Sequence of the first protein:
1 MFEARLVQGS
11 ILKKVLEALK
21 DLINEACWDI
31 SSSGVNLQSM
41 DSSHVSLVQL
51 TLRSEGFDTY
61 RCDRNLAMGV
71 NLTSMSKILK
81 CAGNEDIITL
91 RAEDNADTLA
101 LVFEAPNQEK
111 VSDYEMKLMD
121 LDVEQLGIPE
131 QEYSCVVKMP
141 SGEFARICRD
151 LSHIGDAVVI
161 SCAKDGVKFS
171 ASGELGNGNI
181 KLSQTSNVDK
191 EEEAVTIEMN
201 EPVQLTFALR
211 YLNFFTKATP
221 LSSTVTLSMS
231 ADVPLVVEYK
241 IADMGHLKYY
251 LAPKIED

Sequence of the second protein:
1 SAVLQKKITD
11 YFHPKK

This data describes a binding interaction between two proteins.

Residue-level contacts at the interface:
Residue P234 in the first protein is in contact with residue I8 in the second protein (closest heavy-atom distance 3.9 Å).
Residue I128 in the first protein contacts residue F12 in the second protein (closest heavy-atom distance 4.1 Å).
Residue G127 in the first protein is in contact with residue K15 in the second protein (closest heavy-atom distance 4.4 Å).
Residue G127 in the first protein is in contact with residue H13 in the second protein (closest heavy-atom distance 2.9 Å).
Residue G127 in the first protein interacts with residue F12 in the second protein (closest heavy-atom distance 3.6 Å).
Residue P253 in the first protein is in contact with residue L4 in the second protein (closest heavy-atom distance 4.1 Å).
Residue V45 in the first protein contacts residue I8 in the second protein (closest heavy-atom distance 3.9 Å).
Residue E256 in the first protein contacts residue A2 in the second protein (closest heavy-atom distance 2.8 Å).
Residue Q125 in the first protein interacts with residue P14 in the second protein (closest heavy-atom distance 3.7 Å).
Residue L126 in the first protein is in contact with residue P14 in the second protein (closest heavy-atom distance 4.2 Å).
Residue V233 in the first protein contacts residue Y11 in the second protein (closest heavy-atom distance 3.7 Å).
Residue A208 in the first protein is in contact with residue Q5 in the second protein (closest heavy-atom distance 3.9 Å).
Residue V45 in the first protein is in contact with residue Q5 in the second protein (closest heavy-atom distance 3.5 Å).
Residue L126 in the first protein interacts with residue K15 in the second protein (closest heavy-atom distance 4.2 Å).
Residue P129 in the first protein contacts residue F12 in the second protein (closest heavy-atom distance 3.7 Å).
Residue K254 in the first protein contacts residue L4 in the second protein (closest heavy-atom distance 3.2 Å).
Residue Q125 in the first protein contacts residue K15 in the second protein (closest heavy-atom distance 3.0 Å).
Residue Y250 in the first protein is in contact with residue F12 in the second protein (closest heavy-atom distance 4.0 Å).
Residue M40 in the first protein interacts with residue T9 in the second protein (closest heavy-atom distance 4.0 Å).
Residue H44 in the first protein contacts residue K7 in the second protein (closest heavy-atom distance 3.0 Å).
Residue M40 in the first protein interacts with residue I8 in the second protein (closest heavy-atom distance 2.5 Å).
Residue L47 in the first protein interacts with residue I8 in the second protein (closest heavy-atom distance 4.1 Å).
Residue P129 in the first protein interacts with residue Y11 in the second protein (closest heavy-atom distance 4.6 Å).
Residue G127 in the first protein is in contact with residue P14 in the second protein (closest heavy-atom distance 4.5 Å).
Residue K254 in the first protein is in contact with residue Q5 in the second protein (closest heavy-atom distance 3.8 Å).
Residue Q125 in the first protein interacts with residue H13 in the second protein (closest heavy-atom distance 4.7 Å).
Residue Y250 in the first protein interacts with residue I8 in the second protein (closest heavy-atom distance 3.8 Å).
Residue E256 in the first protein is in contact with residue L4 in the second protein (closest heavy-atom distance 4.6 Å).
Residue A252 in the first protein contacts residue Q5 in the second protein (closest heavy-atom distance 2.5 Å).
Residue L126 in the first protein interacts with residue H13 in the second protein (closest heavy-atom distance 3.6 Å).
Residue I255 in the first protein is in contact with residue K6 in the second protein (closest heavy-atom distance 4.1 Å).
Residue L47 in the first protein interacts with residue F12 in the second protein (closest heavy-atom distance 4.5 Å).
Residue P234 in the first protein contacts residue F12 in the second protein (closest heavy-atom distance 3.9 Å).
Residue I255 in the first protein contacts residue V3 in the second protein (closest heavy-atom distance 3.3 Å).
Residue L126 in the first protein interacts with residue T9 in the second protein (closest heavy-atom distance 4.8 Å).
Residue A252 in the first protein contacts residue K6 in the second protein (closest heavy-atom distance 3.3 Å).
Residue T206 in the first protein interacts with residue V3 in the second protein (closest heavy-atom distance 4.0 Å).
Residue H44 in the first protein contacts residue I8 in the second protein (closest heavy-atom distance 3.0 Å).
Residue S43 in the first protein is in contact with residue K7 in the second protein (closest heavy-atom distance 3.8 Å).
Residue A252 in the first protein interacts with residue K7 in the second protein (closest heavy-atom distance 3.7 Å).
Residue D232 in the first protein interacts with residue Y11 in the second protein (closest heavy-atom distance 2.7 Å).
Residue A252 in the first protein is in contact with residue I8 in the second protein (closest heavy-atom distance 3.9 Å).
Residue E256 in the first protein contacts residue V3 in the second protein (closest heavy-atom distance 3.2 Å).
Residue S46 in the first protein is in contact with residue I8 in the second protein (closest heavy-atom distance 4.4 Å).
Residue V45 in the first protein contacts residue K6 in the second protein (closest heavy-atom distance 4.2 Å).
Residue Y211 in the first protein contacts residue Q5 in the second protein (closest heavy-atom distance 4.6 Å).
Residue L126 in the first protein interacts with residue I8 in the second protein (closest heavy-atom distance 4.8 Å).
Residue P234 in the first protein is in contact with residue Y11 in the second protein (closest heavy-atom distance 3.4 Å).
Residue L251 in the first protein is in contact with residue I8 in the second protein (closest heavy-atom distance 4.1 Å).
Residue L126 in the first protein is in contact with residue F12 in the second protein (closest heavy-atom distance 3.4 Å).
Residue P253 in the first protein is in contact with residue Q5 in the second protein (closest heavy-atom distance 3.2 Å).
Residue A252 in the first protein contacts residue Y11 in the second protein (closest heavy-atom distance 4.5 Å).
Residue V45 in the first protein interacts with residue K7 in the second protein (closest heavy-atom distance 4.4 Å).
Residue K254 in the first protein interacts with residue V3 in the second protein (closest heavy-atom distance 3.4 Å).
Residue P253 in the first protein is in contact with residue Y11 in the second protein (closest heavy-atom distance 3.2 Å).
Residue K254 in the first protein interacts with residue K6 in the second protein (closest heavy-atom distance 4.7 Å).
Residue H44 in the first protein interacts with residue T9 in the second protein (closest heavy-atom distance 4.1 Å).
Residue I255 in the first protein contacts residue L4 in the second protein (closest heavy-atom distance 2.7 Å).
Residue P253 in the first protein contacts residue K6 in the second protein (closest heavy-atom distance 3.1 Å).
Residue E124 in the first protein interacts with residue P14 in the second protein (closest heavy-atom distance 3.7 Å).